Sequence of protein 1:
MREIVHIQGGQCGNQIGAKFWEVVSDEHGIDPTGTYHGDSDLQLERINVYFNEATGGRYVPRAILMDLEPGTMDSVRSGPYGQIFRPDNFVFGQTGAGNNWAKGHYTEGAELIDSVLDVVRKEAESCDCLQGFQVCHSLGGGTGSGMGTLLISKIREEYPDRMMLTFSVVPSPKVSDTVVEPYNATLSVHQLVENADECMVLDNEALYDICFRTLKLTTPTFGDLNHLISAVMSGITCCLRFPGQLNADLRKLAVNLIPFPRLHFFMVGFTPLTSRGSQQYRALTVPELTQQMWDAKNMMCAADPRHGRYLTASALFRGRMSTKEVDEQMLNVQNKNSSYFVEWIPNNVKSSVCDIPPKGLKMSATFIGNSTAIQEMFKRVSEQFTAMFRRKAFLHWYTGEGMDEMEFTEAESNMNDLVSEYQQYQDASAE

Contacts between the two chains:
Residue E53 in protein 1 contacts residue R40 in protein 2 (closest heavy-atom distance 5.0 Å).
Residue E45 in protein 1 is in contact with residue L44 in protein 2 (closest heavy-atom distance 4.4 Å).
Residue E53 in protein 1 is in contact with residue N39 in protein 2 (closest heavy-atom distance 3.3 Å).
Residue L44 in protein 1 interacts with residue R40 in protein 2 (closest heavy-atom distance 3.5 Å).
Residue E45 in protein 1 is in contact with residue R40 in protein 2 (closest heavy-atom distance 4.2 Å).

This data describes a binding interaction between two proteins.

Sequence of protein 2:
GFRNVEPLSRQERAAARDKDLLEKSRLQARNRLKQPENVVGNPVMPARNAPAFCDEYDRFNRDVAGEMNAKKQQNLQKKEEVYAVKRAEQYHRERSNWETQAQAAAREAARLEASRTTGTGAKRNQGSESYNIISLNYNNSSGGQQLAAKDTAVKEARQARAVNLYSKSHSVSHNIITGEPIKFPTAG